These two protein chains interact to form a complex.

Contacts between the two chains:
Residue K67 in the first protein is in contact with residue L2 in the second protein (closest heavy-atom distance 2.8 Å).
Residue W168 in the first protein contacts residue G1 in the second protein (closest heavy-atom distance 3.3 Å).
Residue K67 in the first protein is in contact with residue Y3 in the second protein (closest heavy-atom distance 4.0 Å).
Residue L157 in the first protein contacts residue E7 in the second protein (closest heavy-atom distance 4.8 Å).
Residue H71 in the first protein is in contact with residue D4 in the second protein (closest heavy-atom distance 4.9 Å).
Residue V77 in the first protein interacts with residue H8 in the second protein (closest heavy-atom distance 3.6 Å).
Residue V68 in the first protein contacts residue L2 in the second protein (closest heavy-atom distance 3.6 Å).
Residue H71 in the first protein interacts with residue G5 in the second protein (closest heavy-atom distance 4.2 Å).
Residue F34 in the first protein interacts with residue G1 in the second protein (closest heavy-atom distance 4.8 Å).
Residue K67 in the first protein interacts with residue D4 in the second protein (closest heavy-atom distance 3.6 Å).
Residue T74 in the first protein is in contact with residue E7 in the second protein (closest heavy-atom distance 3.4 Å).
Residue H115 in the first protein is in contact with residue Y3 in the second protein (closest heavy-atom distance 4.5 Å).
Residue D78 in the first protein interacts with residue E7 in the second protein (closest heavy-atom distance 4.9 Å).
Residue Y60 in the first protein interacts with residue G1 in the second protein (closest heavy-atom distance 4.4 Å).
Residue T144 in the first protein is in contact with residue L9 in the second protein (closest heavy-atom distance 2.6 Å).
Residue Y160 in the first protein interacts with residue L2 in the second protein (closest heavy-atom distance 3.7 Å).
Residue V96 in the first protein contacts residue L9 in the second protein (closest heavy-atom distance 4.6 Å).
Residue Q156 in the first protein contacts residue D4 in the second protein (closest heavy-atom distance 4.8 Å).
Residue W148 in the first protein contacts residue L9 in the second protein (closest heavy-atom distance 3.8 Å).
Residue H71 in the first protein is in contact with residue L2 in the second protein (closest heavy-atom distance 4.4 Å).
Residue I125 in the first protein interacts with residue L9 in the second protein (closest heavy-atom distance 4.4 Å).
Residue Y100 in the first protein is in contact with residue Y3 in the second protein (closest heavy-atom distance 3.0 Å).
Residue M46 in the first protein is in contact with residue L2 in the second protein (closest heavy-atom distance 3.4 Å).
Residue V153 in the first protein contacts residue E7 in the second protein (closest heavy-atom distance 3.4 Å).
Residue Y8 in the first protein is in contact with residue L2 in the second protein (closest heavy-atom distance 3.5 Å).
Residue Y160 in the first protein is in contact with residue Y3 in the second protein (closest heavy-atom distance 3.5 Å).
Residue K67 in the first protein interacts with residue G1 in the second protein (closest heavy-atom distance 4.0 Å).
Residue M6 in the first protein is in contact with residue G1 in the second protein (closest heavy-atom distance 3.8 Å).
Residue H71 in the first protein interacts with residue Y3 in the second protein (closest heavy-atom distance 3.3 Å).
Residue Y124 in the first protein interacts with residue L9 in the second protein (closest heavy-atom distance 4.0 Å).
Residue Y117 in the first protein contacts residue E7 in the second protein (closest heavy-atom distance 4.4 Å).
Residue D78 in the first protein is in contact with residue L9 in the second protein (closest heavy-atom distance 3.0 Å).
Residue K147 in the first protein is in contact with residue H8 in the second protein (closest heavy-atom distance 4.4 Å).
Residue D78 in the first protein interacts with residue H8 in the second protein (closest heavy-atom distance 3.3 Å).
Residue E64 in the first protein contacts residue L2 in the second protein (closest heavy-atom distance 2.9 Å).
Residue T144 in the first protein is in contact with residue H8 in the second protein (closest heavy-atom distance 4.7 Å).
Residue E64 in the first protein contacts residue G1 in the second protein (closest heavy-atom distance 3.4 Å).
Residue W168 in the first protein interacts with residue L2 in the second protein (closest heavy-atom distance 4.9 Å).
Residue H115 in the first protein contacts residue E7 in the second protein (closest heavy-atom distance 4.1 Å).
Residue K147 in the first protein interacts with residue L9 in the second protein (closest heavy-atom distance 3.0 Å).
Residue W148 in the first protein contacts residue H8 in the second protein (closest heavy-atom distance 2.9 Å).
Residue R98 in the first protein contacts residue Y3 in the second protein (closest heavy-atom distance 3.9 Å).
Residue Q156 in the first protein contacts residue Y3 in the second protein (closest heavy-atom distance 4.3 Å).
Residue Y8 in the first protein is in contact with residue G1 in the second protein (closest heavy-atom distance 2.9 Å).
Residue Q156 in the first protein interacts with residue G5 in the second protein (closest heavy-atom distance 4.7 Å).
Residue Y85 in the first protein interacts with residue L9 in the second protein (closest heavy-atom distance 2.8 Å).
Residue T74 in the first protein contacts residue M6 in the second protein (closest heavy-atom distance 4.5 Å).
Residue F10 in the first protein interacts with residue L2 in the second protein (closest heavy-atom distance 3.6 Å).
Residue L157 in the first protein is in contact with residue Y3 in the second protein (closest heavy-atom distance 3.5 Å).
Residue Y117 in the first protein is in contact with residue L9 in the second protein (closest heavy-atom distance 3.7 Å).
Residue L82 in the first protein contacts residue L9 in the second protein (closest heavy-atom distance 3.8 Å).
Residue T81 in the first protein interacts with residue L9 in the second protein (closest heavy-atom distance 3.6 Å).
Residue R98 in the first protein contacts residue E7 in the second protein (closest heavy-atom distance 4.5 Å).
Residue Y160 in the first protein is in contact with residue G1 in the second protein (closest heavy-atom distance 2.7 Å).
Residue W148 in the first protein is in contact with residue E7 in the second protein (closest heavy-atom distance 3.7 Å).
Residue V153 in the first protein interacts with residue Y3 in the second protein (closest heavy-atom distance 4.5 Å).
Residue R98 in the first protein interacts with residue G5 in the second protein (closest heavy-atom distance 4.9 Å).
Residue Y172 in the first protein is in contact with residue G1 in the second protein (closest heavy-atom distance 2.7 Å).
Residue T74 in the first protein interacts with residue H8 in the second protein (closest heavy-atom distance 3.6 Å).
Residue Y100 in the first protein interacts with residue L2 in the second protein (closest heavy-atom distance 3.2 Å).

Sequence of the first protein:
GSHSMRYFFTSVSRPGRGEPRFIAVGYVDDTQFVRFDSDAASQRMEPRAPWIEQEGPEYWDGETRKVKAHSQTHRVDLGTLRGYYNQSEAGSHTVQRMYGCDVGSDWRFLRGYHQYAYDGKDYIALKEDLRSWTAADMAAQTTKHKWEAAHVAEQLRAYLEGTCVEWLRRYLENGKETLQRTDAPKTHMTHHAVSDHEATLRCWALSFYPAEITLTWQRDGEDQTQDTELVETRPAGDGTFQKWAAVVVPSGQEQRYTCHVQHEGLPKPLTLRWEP

Sequence of the second protein:
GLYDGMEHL